Sequence of the first protein:
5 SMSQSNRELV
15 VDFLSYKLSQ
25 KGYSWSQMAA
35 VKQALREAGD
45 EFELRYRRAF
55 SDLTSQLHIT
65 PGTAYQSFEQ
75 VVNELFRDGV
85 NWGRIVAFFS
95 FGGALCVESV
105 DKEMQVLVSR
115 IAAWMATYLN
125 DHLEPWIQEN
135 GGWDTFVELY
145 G

Sequence of the second protein:
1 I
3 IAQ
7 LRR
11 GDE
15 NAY

The following describes two proteins that form a bound complex.

Interface contacts:
Residue Y144 in the first protein contacts residue N15 in the second protein (closest heavy-atom distance 3.7 Å).
Residue F46 in the first protein is in contact with residue G11 in the second protein (closest heavy-atom distance 3.7 Å).
Residue N85 in the first protein contacts residue G11 in the second protein (closest heavy-atom distance 3.9 Å).
Residue A91 in the first protein is in contact with residue L7 in the second protein (closest heavy-atom distance 3.7 Å).
Residue A53 in the first protein contacts residue L7 in the second protein (closest heavy-atom distance 4.9 Å).
Residue L79 in the first protein is in contact with residue R8 in the second protein (closest heavy-atom distance 3.6 Å).
Residue A91 in the first protein is in contact with residue G11 in the second protein (closest heavy-atom distance 4.7 Å).
Residue D82 in the first protein is in contact with residue R8 in the second protein (closest heavy-atom distance 3.0 Å).
Residue F46 in the first protein interacts with residue L7 in the second protein (closest heavy-atom distance 4.4 Å).
Residue V75 in the first protein interacts with residue A4 in the second protein (closest heavy-atom distance 3.4 Å).
Residue L57 in the first protein is in contact with residue I3 in the second protein (closest heavy-atom distance 3.7 Å).
Residue E78 in the first protein interacts with residue R8 in the second protein (closest heavy-atom distance 2.8 Å).
Residue G87 in the first protein is in contact with residue N15 in the second protein (closest heavy-atom distance 4.0 Å).
Residue L79 in the first protein interacts with residue L7 in the second protein (closest heavy-atom distance 3.9 Å).
Residue R81 in the first protein contacts residue R8 in the second protein (closest heavy-atom distance 3.9 Å).
Residue V75 in the first protein is in contact with residue I3 in the second protein (closest heavy-atom distance 4.5 Å).
Residue V75 in the first protein is in contact with residue L7 in the second protein (closest heavy-atom distance 3.6 Å).
Residue F95 in the first protein interacts with residue I3 in the second protein (closest heavy-atom distance 4.7 Å).
Residue F54 in the first protein interacts with residue L7 in the second protein (closest heavy-atom distance 4.0 Å).
Residue A53 in the first protein interacts with residue I3 in the second protein (closest heavy-atom distance 4.1 Å).
Residue E78 in the first protein contacts residue A4 in the second protein (closest heavy-atom distance 3.6 Å).
Residue W86 in the first protein contacts residue N15 in the second protein (closest heavy-atom distance 4.2 Å).
Residue R88 in the first protein interacts with residue R8 in the second protein (closest heavy-atom distance 3.3 Å).
Residue F54 in the first protein contacts residue I3 in the second protein (closest heavy-atom distance 4.2 Å).
Residue R88 in the first protein contacts residue D12 in the second protein (closest heavy-atom distance 3.0 Å).
Residue L61 in the first protein is in contact with residue I3 in the second protein (closest heavy-atom distance 4.2 Å).
Residue N85 in the first protein is in contact with residue N15 in the second protein (closest heavy-atom distance 3.4 Å).
Residue E78 in the first protein is in contact with residue Q5 in the second protein (closest heavy-atom distance 3.2 Å).
Residue G87 in the first protein interacts with residue G11 in the second protein (closest heavy-atom distance 3.2 Å).
Residue N85 in the first protein contacts residue D12 in the second protein (closest heavy-atom distance 3.1 Å).
Residue F95 in the first protein interacts with residue L7 in the second protein (closest heavy-atom distance 3.9 Å).
Residue Y50 in the first protein interacts with residue E13 in the second protein (closest heavy-atom distance 2.6 Å).
Residue S55 in the first protein is in contact with residue I3 in the second protein (closest heavy-atom distance 5.0 Å).
Residue Q60 in the first protein contacts residue I3 in the second protein (closest heavy-atom distance 3.4 Å).
Residue R88 in the first protein interacts with residue G11 in the second protein (closest heavy-atom distance 4.1 Å).
Residue L79 in the first protein contacts residue A4 in the second protein (closest heavy-atom distance 4.3 Å).